This data describes a binding interaction between two proteins.

Sequence of the first protein:
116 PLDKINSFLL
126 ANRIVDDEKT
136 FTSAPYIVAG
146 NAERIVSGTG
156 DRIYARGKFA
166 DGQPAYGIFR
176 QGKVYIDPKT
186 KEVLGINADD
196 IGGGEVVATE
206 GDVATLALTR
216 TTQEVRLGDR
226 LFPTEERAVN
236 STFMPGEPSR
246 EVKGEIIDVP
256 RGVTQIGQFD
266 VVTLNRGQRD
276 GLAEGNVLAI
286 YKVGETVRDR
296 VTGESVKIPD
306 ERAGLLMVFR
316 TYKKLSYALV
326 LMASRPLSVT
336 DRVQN

Sequence of the second protein:
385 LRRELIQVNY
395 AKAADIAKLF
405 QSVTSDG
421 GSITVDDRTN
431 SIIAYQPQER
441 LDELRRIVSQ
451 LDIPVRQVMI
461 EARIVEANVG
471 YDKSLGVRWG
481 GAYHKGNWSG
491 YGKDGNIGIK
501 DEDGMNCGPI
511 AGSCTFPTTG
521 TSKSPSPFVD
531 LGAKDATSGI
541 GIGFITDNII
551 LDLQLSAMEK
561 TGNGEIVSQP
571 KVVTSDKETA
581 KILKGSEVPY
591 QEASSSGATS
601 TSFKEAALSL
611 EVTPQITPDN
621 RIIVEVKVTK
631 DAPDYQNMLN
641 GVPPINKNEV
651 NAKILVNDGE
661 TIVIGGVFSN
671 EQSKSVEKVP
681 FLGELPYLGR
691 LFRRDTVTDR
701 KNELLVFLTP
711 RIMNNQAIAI

Residue-level contacts at the interface:
Residue T661 in the second protein interacts with residue M327 in the first protein (closest heavy-atom distance 4.5 Å).
Residue I662 in the second protein interacts with residue Q263 in the first protein (closest heavy-atom distance 4.7 Å).
Residue E660 in the second protein interacts with residue A328 in the first protein (closest heavy-atom distance 4.8 Å).
Residue E660 in the second protein interacts with residue S329 in the first protein (closest heavy-atom distance 3.9 Å).
Residue T709 in the second protein is in contact with residue S329 in the first protein (closest heavy-atom distance 4.7 Å).
Residue T661 in the second protein contacts residue G262 in the first protein (closest heavy-atom distance 4.9 Å).
Residue T661 in the second protein contacts residue S329 in the first protein (closest heavy-atom distance 3.1 Å).
Residue V465 in the second protein is in contact with residue T259 in the first protein (closest heavy-atom distance 4.7 Å).
Residue T661 in the second protein is in contact with residue R330 in the first protein (closest heavy-atom distance 4.9 Å).
Residue G659 in the second protein interacts with residue A328 in the first protein (closest heavy-atom distance 3.9 Å).
Residue G659 in the second protein is in contact with residue S329 in the first protein (closest heavy-atom distance 3.1 Å).
Residue T661 in the second protein contacts residue Q263 in the first protein (closest heavy-atom distance 4.0 Å).
Residue T661 in the second protein interacts with residue A328 in the first protein (closest heavy-atom distance 4.8 Å).